Sequence of protein 2:
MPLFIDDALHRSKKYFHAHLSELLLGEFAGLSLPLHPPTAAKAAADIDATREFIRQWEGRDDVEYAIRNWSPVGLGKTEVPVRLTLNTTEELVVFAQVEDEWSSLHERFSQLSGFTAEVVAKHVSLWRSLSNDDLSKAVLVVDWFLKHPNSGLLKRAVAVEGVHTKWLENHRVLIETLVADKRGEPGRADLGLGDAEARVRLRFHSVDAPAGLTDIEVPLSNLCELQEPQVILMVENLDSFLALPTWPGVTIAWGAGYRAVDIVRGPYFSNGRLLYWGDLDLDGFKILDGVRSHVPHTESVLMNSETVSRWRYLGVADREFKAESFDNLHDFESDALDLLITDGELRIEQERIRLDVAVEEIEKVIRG

These two protein chains interact to form a complex.

Interface contacts:
Residue R262 in protein 2 contacts residue I459 in protein 1 (closest heavy-atom distance 3.3 Å).
Residue G268 in protein 2 is in contact with residue Y419 in protein 1 (closest heavy-atom distance 3.8 Å).
Residue L348 in protein 2 interacts with residue L260 in protein 1 (closest heavy-atom distance 3.9 Å).
Residue R262 in protein 2 is in contact with residue Q456 in protein 1 (closest heavy-atom distance 3.3 Å).
Residue A317 in protein 2 interacts with residue E331 in protein 1 (closest heavy-atom distance 3.5 Å).
Residue W417 in protein 2 is in contact with residue E267 in protein 1 (closest heavy-atom distance 3.8 Å).
Residue Y419 in protein 2 contacts residue E267 in protein 1 (closest heavy-atom distance 3.2 Å).
Residue L319 in protein 2 interacts with residue I322 in protein 1 (closest heavy-atom distance 3.6 Å).
Residue D321 in protein 2 contacts residue P325 in protein 1 (closest heavy-atom distance 3.0 Å).
Residue N328 in protein 2 is in contact with residue L319 in protein 1 (closest heavy-atom distance 3.7 Å).
Residue R262 in protein 2 interacts with residue S346 in protein 1 (closest heavy-atom distance 3.2 Å).
Residue L461 in protein 2 is in contact with residue A265 in protein 1 (closest heavy-atom distance 3.8 Å).
Residue I459 in protein 2 interacts with residue R262 in protein 1 (closest heavy-atom distance 2.8 Å).
Residue R416 in protein 2 is in contact with residue E267 in protein 1 (closest heavy-atom distance 3.5 Å).
Residue E267 in protein 2 contacts residue W417 in protein 1 (closest heavy-atom distance 3.3 Å).
Residue E267 in protein 2 contacts residue R416 in protein 1 (closest heavy-atom distance 3.5 Å).
Residue I322 in protein 2 contacts residue E323 in protein 1 (closest heavy-atom distance 3.2 Å).
Residue Y419 in protein 2 is in contact with residue G268 in protein 1 (closest heavy-atom distance 3.9 Å).
Residue R305 in protein 2 contacts residue R307 in protein 1 (closest heavy-atom distance 2.9 Å).
Residue E331 in protein 2 is in contact with residue G318 in protein 1 (closest heavy-atom distance 3.2 Å).
Residue G268 in protein 2 is in contact with residue L420 in protein 1 (closest heavy-atom distance 3.6 Å).
Residue A317 in protein 2 is in contact with residue P316 in protein 1 (closest heavy-atom distance 3.6 Å).
Residue T271 in protein 2 interacts with residue E457 in protein 1 (closest heavy-atom distance 3.7 Å).
Residue G318 in protein 2 interacts with residue N328 in protein 1 (closest heavy-atom distance 3.8 Å).
Residue N328 in protein 2 contacts residue D321 in protein 1 (closest heavy-atom distance 3.6 Å).
Residue E457 in protein 2 interacts with residue H270 in protein 1 (closest heavy-atom distance 4.0 Å).
Residue E323 in protein 2 contacts residue I322 in protein 1 (closest heavy-atom distance 3.7 Å).
Residue E267 in protein 2 interacts with residue Y419 in protein 1 (closest heavy-atom distance 3.0 Å).
Residue P316 in protein 2 is in contact with residue A317 in protein 1 (closest heavy-atom distance 4.0 Å).
Residue Q456 in protein 2 is in contact with residue R262 in protein 1 (closest heavy-atom distance 2.9 Å).
Residue L319 in protein 2 interacts with residue V324 in protein 1 (closest heavy-atom distance 4.0 Å).
Residue H270 in protein 2 contacts residue R458 in protein 1 (closest heavy-atom distance 4.0 Å).
Residue R460 in protein 2 contacts residue E267 in protein 1 (closest heavy-atom distance 3.3 Å).
Residue R262 in protein 2 contacts residue D345 in protein 1 (closest heavy-atom distance 3.7 Å).
Residue E331 in protein 2 is in contact with residue L319 in protein 1 (closest heavy-atom distance 3.5 Å).
Residue R307 in protein 2 is in contact with residue R305 in protein 1 (closest heavy-atom distance 2.7 Å).
Residue D321 in protein 2 contacts residue E323 in protein 1 (closest heavy-atom distance 3.7 Å).
Residue N328 in protein 2 is in contact with residue T320 in protein 1 (closest heavy-atom distance 3.1 Å).
Residue E457 in protein 2 is in contact with residue T271 in protein 1 (closest heavy-atom distance 4.0 Å).
Residue D345 in protein 2 interacts with residue R262 in protein 1 (closest heavy-atom distance 3.8 Å).
Residue V324 in protein 2 is in contact with residue D321 in protein 1 (closest heavy-atom distance 3.6 Å).
Residue L319 in protein 2 contacts residue L332 in protein 1 (closest heavy-atom distance 4.0 Å).
Residue R460 in protein 2 is in contact with residue A265 in protein 1 (closest heavy-atom distance 4.0 Å).
Residue R262 in protein 2 contacts residue E457 in protein 1 (closest heavy-atom distance 2.7 Å).
Residue L461 in protein 2 interacts with residue A263 in protein 1 (closest heavy-atom distance 3.5 Å).
Residue E457 in protein 2 is in contact with residue R262 in protein 1 (closest heavy-atom distance 2.7 Å).
Residue H270 in protein 2 is in contact with residue E457 in protein 1 (closest heavy-atom distance 4.0 Å).
Residue S346 in protein 2 contacts residue R262 in protein 1 (closest heavy-atom distance 3.4 Å).
Residue E323 in protein 2 contacts residue E323 in protein 1 (closest heavy-atom distance 3.0 Å).
Residue E331 in protein 2 contacts residue A317 in protein 1 (closest heavy-atom distance 3.5 Å).
Residue T320 in protein 2 contacts residue N328 in protein 1 (closest heavy-atom distance 3.0 Å).
Residue L319 in protein 2 interacts with residue N328 in protein 1 (closest heavy-atom distance 3.4 Å).
Residue E267 in protein 2 is in contact with residue R460 in protein 1 (closest heavy-atom distance 3.4 Å).
Residue P325 in protein 2 is in contact with residue D321 in protein 1 (closest heavy-atom distance 3.4 Å).
Residue D462 in protein 2 contacts residue A265 in protein 1 (closest heavy-atom distance 3.3 Å).
Residue G318 in protein 2 interacts with residue E331 in protein 1 (closest heavy-atom distance 3.5 Å).
Residue L332 in protein 2 interacts with residue L319 in protein 1 (closest heavy-atom distance 3.6 Å).
Residue D321 in protein 2 interacts with residue V324 in protein 1 (closest heavy-atom distance 3.7 Å).
Residue R460 in protein 2 contacts residue V266 in protein 1 (closest heavy-atom distance 4.0 Å).
Residue I322 in protein 2 contacts residue V324 in protein 1 (closest heavy-atom distance 3.9 Å).

Sequence of protein 1:
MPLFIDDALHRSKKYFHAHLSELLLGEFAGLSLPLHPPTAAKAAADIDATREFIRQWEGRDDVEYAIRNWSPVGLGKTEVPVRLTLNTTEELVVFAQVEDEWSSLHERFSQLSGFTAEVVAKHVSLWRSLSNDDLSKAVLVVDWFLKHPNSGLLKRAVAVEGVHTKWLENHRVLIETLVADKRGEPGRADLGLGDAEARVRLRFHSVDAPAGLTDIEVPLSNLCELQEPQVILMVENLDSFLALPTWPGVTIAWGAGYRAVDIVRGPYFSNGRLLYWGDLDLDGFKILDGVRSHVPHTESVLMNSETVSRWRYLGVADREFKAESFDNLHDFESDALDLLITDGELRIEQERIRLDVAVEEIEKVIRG